Contacts between the two chains:
Residue N137 in the first protein interacts with residue Q95 in the second protein (closest heavy-atom distance 3.6 Å).
Residue A194 in the first protein contacts residue L97 in the second protein (closest heavy-atom distance 3.7 Å).
Residue Y153 in the first protein is in contact with residue L117 in the second protein (closest heavy-atom distance 3.7 Å).
Residue L201 in the first protein is in contact with residue W53 in the second protein (closest heavy-atom distance 4.0 Å).
Residue N224 in the first protein interacts with residue K91 in the second protein (closest heavy-atom distance 3.8 Å).
Residue P135 in the first protein contacts residue A36 in the second protein (closest heavy-atom distance 3.3 Å).
Residue N137 in the first protein is in contact with residue D92 in the second protein (closest heavy-atom distance 3.9 Å).
Residue Q175 in the first protein interacts with residue R74 in the second protein (closest heavy-atom distance 3.6 Å).
Residue N171 in the first protein contacts residue F120 in the second protein (closest heavy-atom distance 3.3 Å).
Residue P135 in the first protein is in contact with residue M44 in the second protein (closest heavy-atom distance 3.9 Å).
Residue S202 in the first protein is in contact with residue L59 in the second protein (closest heavy-atom distance 3.8 Å).
Residue N171 in the first protein interacts with residue A121 in the second protein (closest heavy-atom distance 3.9 Å).
Residue K191 in the first protein contacts residue L66 in the second protein (closest heavy-atom distance 3.8 Å).
Residue A223 in the first protein contacts residue K91 in the second protein (closest heavy-atom distance 3.3 Å).
Residue E187 in the first protein contacts residue L100 in the second protein (closest heavy-atom distance 3.6 Å).
Residue A139 in the first protein contacts residue E90 in the second protein (closest heavy-atom distance 3.6 Å).
Residue P135 in the first protein interacts with residue D92 in the second protein (closest heavy-atom distance 3.7 Å).
Residue L201 in the first protein is in contact with residue F48 in the second protein (closest heavy-atom distance 3.9 Å).
Residue P176 in the first protein contacts residue R75 in the second protein (closest heavy-atom distance 3.9 Å).
Residue I198 in the first protein is in contact with residue L62 in the second protein (closest heavy-atom distance 3.5 Å).
Residue P176 in the first protein is in contact with residue R74 in the second protein (closest heavy-atom distance 2.4 Å).
Residue I216 in the first protein contacts residue K94 in the second protein (closest heavy-atom distance 3.7 Å).
Residue G206 in the first protein is in contact with residue Q49 in the second protein (closest heavy-atom distance 3.6 Å).
Residue S202 in the first protein interacts with residue W53 in the second protein (closest heavy-atom distance 2.5 Å).
Residue I198 in the first protein contacts residue W101 in the second protein (closest heavy-atom distance 3.6 Å).
Residue A136 in the first protein contacts residue Y32 in the second protein (closest heavy-atom distance 3.8 Å).
Residue E183 in the first protein is in contact with residue K103 in the second protein (closest heavy-atom distance 4.0 Å).
Residue E187 in the first protein interacts with residue L66 in the second protein (closest heavy-atom distance 3.7 Å).
Residue A139 in the first protein contacts residue P87 in the second protein (closest heavy-atom distance 3.2 Å).
Residue I198 in the first protein interacts with residue L59 in the second protein (closest heavy-atom distance 3.8 Å).
Residue N184 in the first protein is in contact with residue V88 in the second protein (closest heavy-atom distance 3.4 Å).
Residue K208 in the first protein contacts residue Q49 in the second protein (closest heavy-atom distance 3.9 Å).
Residue V195 in the first protein interacts with residue L66 in the second protein (closest heavy-atom distance 3.5 Å).
Residue M146 in the first protein contacts residue R86 in the second protein (closest heavy-atom distance 3.9 Å).
Residue P135 in the first protein is in contact with residue Q39 in the second protein (closest heavy-atom distance 3.8 Å).
Residue M219 in the first protein contacts residue P93 in the second protein (closest heavy-atom distance 3.6 Å).
Residue S134 in the first protein interacts with residue A36 in the second protein (closest heavy-atom distance 3.9 Å).
Residue E183 in the first protein contacts residue Y65 in the second protein (closest heavy-atom distance 3.8 Å).
Residue N184 in the first protein interacts with residue T96 in the second protein (closest heavy-atom distance 3.5 Å).
Residue S133 in the first protein contacts residue Q39 in the second protein (closest heavy-atom distance 3.8 Å).
Residue F148 in the first protein interacts with residue A82 in the second protein (closest heavy-atom distance 3.8 Å).
Residue E183 in the first protein is in contact with residue K73 in the second protein (closest heavy-atom distance 3.3 Å).
Residue T181 in the first protein contacts residue P85 in the second protein (closest heavy-atom distance 3.2 Å).
Residue A136 in the first protein interacts with residue A36 in the second protein (closest heavy-atom distance 3.7 Å).
Residue F148 in the first protein interacts with residue F78 in the second protein (closest heavy-atom distance 3.5 Å).
Residue A194 in the first protein interacts with residue L100 in the second protein (closest heavy-atom distance 3.9 Å).
Residue N184 in the first protein interacts with residue E90 in the second protein (closest heavy-atom distance 3.8 Å).
Residue E187 in the first protein contacts residue K103 in the second protein (closest heavy-atom distance 3.3 Å).
Residue M146 in the first protein contacts residue P85 in the second protein (closest heavy-atom distance 4.0 Å).
Residue G206 in the first protein is in contact with residue W53 in the second protein (closest heavy-atom distance 3.7 Å).
Residue I198 in the first protein interacts with residue L97 in the second protein (closest heavy-atom distance 3.7 Å).
Residue D177 in the first protein contacts residue F78 in the second protein (closest heavy-atom distance 3.6 Å).
Residue V180 in the first protein contacts residue F78 in the second protein (closest heavy-atom distance 4.0 Å).
Residue A136 in the first protein interacts with residue Q95 in the second protein (closest heavy-atom distance 3.8 Å).
Residue N137 in the first protein contacts residue D89 in the second protein (closest heavy-atom distance 3.2 Å).
Residue E187 in the first protein is in contact with residue Y65 in the second protein (closest heavy-atom distance 3.8 Å).
Residue Y153 in the first protein is in contact with residue S118 in the second protein (closest heavy-atom distance 3.6 Å).
Residue P138 in the first protein is in contact with residue P87 in the second protein (closest heavy-atom distance 3.5 Å).
Residue A136 in the first protein contacts residue D92 in the second protein (closest heavy-atom distance 3.9 Å).
Residue F148 in the first protein contacts residue A81 in the second protein (closest heavy-atom distance 3.8 Å).

Sequence of the first protein:
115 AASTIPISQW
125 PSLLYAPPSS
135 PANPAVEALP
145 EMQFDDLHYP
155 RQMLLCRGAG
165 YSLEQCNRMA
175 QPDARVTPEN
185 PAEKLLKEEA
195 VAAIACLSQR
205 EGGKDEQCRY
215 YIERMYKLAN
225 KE

Sequence of the second protein:
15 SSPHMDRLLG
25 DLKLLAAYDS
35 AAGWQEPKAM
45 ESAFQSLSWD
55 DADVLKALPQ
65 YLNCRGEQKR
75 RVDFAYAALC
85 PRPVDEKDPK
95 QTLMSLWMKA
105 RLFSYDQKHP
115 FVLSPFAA

These two protein chains interact to form a complex.